Sequence of protein 1:
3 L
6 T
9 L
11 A

The following describes two proteins that form a bound complex.

Sequence of protein 2:
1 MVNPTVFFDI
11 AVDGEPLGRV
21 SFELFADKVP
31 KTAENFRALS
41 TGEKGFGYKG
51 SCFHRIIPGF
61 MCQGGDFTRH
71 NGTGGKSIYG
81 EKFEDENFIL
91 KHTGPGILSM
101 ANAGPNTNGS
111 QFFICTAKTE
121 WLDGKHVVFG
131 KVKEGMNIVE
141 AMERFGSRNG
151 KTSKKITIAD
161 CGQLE

Contacts between the two chains:
Residue Q63 in protein 2 is in contact with residue T6 in protein 1 (closest heavy-atom distance 4.4 Å).
Residue A103 in protein 2 is in contact with residue T6 in protein 1 (closest heavy-atom distance 3.6 Å).
Residue F60 in protein 2 is in contact with residue L3 in protein 1 (closest heavy-atom distance 3.8 Å).
Residue T73 in protein 2 interacts with residue T6 in protein 1 (closest heavy-atom distance 4.7 Å).
Residue R55 in protein 2 interacts with residue L3 in protein 1 (closest heavy-atom distance 2.9 Å).
Residue G72 in protein 2 is in contact with residue T6 in protein 1 (closest heavy-atom distance 3.3 Å).
Residue Q111 in protein 2 interacts with residue T6 in protein 1 (closest heavy-atom distance 3.5 Å).
Residue N102 in protein 2 contacts residue T6 in protein 1 (closest heavy-atom distance 2.8 Å).
Residue A101 in protein 2 interacts with residue T6 in protein 1 (closest heavy-atom distance 3.6 Å).
Residue R55 in protein 2 contacts residue L9 in protein 1 (closest heavy-atom distance 3.7 Å).
Residue T107 in protein 2 contacts residue T6 in protein 1 (closest heavy-atom distance 4.9 Å).
Residue L122 in protein 2 contacts residue L3 in protein 1 (closest heavy-atom distance 4.6 Å).